Sequence of chain A:
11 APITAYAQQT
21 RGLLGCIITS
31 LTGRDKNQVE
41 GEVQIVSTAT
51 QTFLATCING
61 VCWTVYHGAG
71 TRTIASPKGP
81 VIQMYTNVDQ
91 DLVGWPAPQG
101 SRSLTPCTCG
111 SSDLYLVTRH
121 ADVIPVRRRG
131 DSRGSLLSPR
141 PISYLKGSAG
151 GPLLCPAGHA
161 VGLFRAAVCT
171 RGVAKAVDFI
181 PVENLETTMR

Sequence of chain B:
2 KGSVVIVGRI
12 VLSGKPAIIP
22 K

This data describes a binding interaction between two proteins.

Contacts between the two chains:
Residue Y16 in chain A is in contact with residue R10 in chain B (closest heavy-atom distance 4.0 Å).
Residue T14 in chain A interacts with residue G15 in chain B (closest heavy-atom distance 3.5 Å).
Residue T73 in chain A contacts residue S4 in chain B (closest heavy-atom distance 2.7 Å).
Residue A15 in chain A is in contact with residue L13 in chain B (closest heavy-atom distance 3.7 Å).
Residue E42 in chain A interacts with residue S14 in chain B (closest heavy-atom distance 3.1 Å).
Residue R72 in chain A is in contact with residue G3 in chain B (closest heavy-atom distance 3.2 Å).
Residue T73 in chain A contacts residue V5 in chain B (closest heavy-atom distance 2.7 Å).
Residue Q44 in chain A contacts residue R10 in chain B (closest heavy-atom distance 3.8 Å).
Residue I45 in chain A interacts with residue V8 in chain B (closest heavy-atom distance 2.9 Å).
Residue I74 in chain A is in contact with residue V5 in chain B (closest heavy-atom distance 3.4 Å).
Residue E42 in chain A is in contact with residue L13 in chain B (closest heavy-atom distance 2.9 Å).
Residue C26 in chain A interacts with residue V6 in chain B (closest heavy-atom distance 3.8 Å).
Residue G41 in chain A contacts residue V12 in chain B (closest heavy-atom distance 3.9 Å).
Residue S47 in chain A interacts with residue V5 in chain B (closest heavy-atom distance 3.5 Å).
Residue Q44 in chain A interacts with residue I7 in chain B (closest heavy-atom distance 3.3 Å).
Residue V43 in chain A interacts with residue R10 in chain B (closest heavy-atom distance 3.4 Å).
Residue Q19 in chain A contacts residue V8 in chain B (closest heavy-atom distance 3.6 Å).
Residue A17 in chain A is in contact with residue R10 in chain B (closest heavy-atom distance 3.4 Å).
Residue R72 in chain A interacts with residue K2 in chain B (closest heavy-atom distance 3.4 Å).
Residue E42 in chain A interacts with residue I11 in chain B (closest heavy-atom distance 3.5 Å).
Residue P80 in chain A interacts with residue S4 in chain B (closest heavy-atom distance 3.9 Å).
Residue I45 in chain A interacts with residue I7 in chain B (closest heavy-atom distance 3.4 Å).
Residue R119 in chain A contacts residue I11 in chain B (closest heavy-atom distance 3.8 Å).
Residue T14 in chain A is in contact with residue V12 in chain B (closest heavy-atom distance 3.8 Å).
Residue Q38 in chain A is in contact with residue R10 in chain B (closest heavy-atom distance 3.4 Å).
Residue A15 in chain A is in contact with residue V12 in chain B (closest heavy-atom distance 3.4 Å).
Residue W95 in chain A contacts residue V5 in chain B (closest heavy-atom distance 3.9 Å).
Residue A75 in chain A is in contact with residue V5 in chain B (closest heavy-atom distance 2.9 Å).
Residue S30 in chain A is in contact with residue V6 in chain B (closest heavy-atom distance 3.4 Å).
Residue T20 in chain A contacts residue I7 in chain B (closest heavy-atom distance 3.9 Å).
Residue T14 in chain A contacts residue L13 in chain B (closest heavy-atom distance 3.1 Å).
Residue S30 in chain A interacts with residue S4 in chain B (closest heavy-atom distance 3.0 Å).
Residue T29 in chain A is in contact with residue V6 in chain B (closest heavy-atom distance 3.9 Å).
Residue T20 in chain A contacts residue V8 in chain B (closest heavy-atom distance 2.7 Å).
Residue T20 in chain A interacts with residue R10 in chain B (closest heavy-atom distance 3.7 Å).
Residue V117 in chain A is in contact with residue L13 in chain B (closest heavy-atom distance 4.0 Å).
Residue R21 in chain A is in contact with residue V8 in chain B (closest heavy-atom distance 3.1 Å).
Residue Y16 in chain A interacts with residue V12 in chain B (closest heavy-atom distance 3.0 Å).
Residue E40 in chain A contacts residue R10 in chain B (closest heavy-atom distance 3.2 Å).
Residue S30 in chain A interacts with residue G3 in chain B (closest heavy-atom distance 3.4 Å).
Residue I45 in chain A contacts residue G9 in chain B (closest heavy-atom distance 2.8 Å).
Residue T118 in chain A contacts residue I11 in chain B (closest heavy-atom distance 3.4 Å).
Residue G33 in chain A interacts with residue S4 in chain B (closest heavy-atom distance 3.6 Å).
Residue E42 in chain A contacts residue V12 in chain B (closest heavy-atom distance 3.5 Å).
Residue S47 in chain A interacts with residue V6 in chain B (closest heavy-atom distance 2.8 Å).
Residue S47 in chain A is in contact with residue V8 in chain B (closest heavy-atom distance 3.9 Å).
Residue R102 in chain A is in contact with residue S14 in chain B (closest heavy-atom distance 3.9 Å).
Residue V46 in chain A contacts residue V6 in chain B (closest heavy-atom distance 3.3 Å).
Residue R21 in chain A is in contact with residue I7 in chain B (closest heavy-atom distance 4.0 Å).
Residue V43 in chain A interacts with residue I11 in chain B (closest heavy-atom distance 2.8 Å).
Residue Q18 in chain A interacts with residue G9 in chain B (closest heavy-atom distance 3.1 Å).
Residue Q18 in chain A interacts with residue R10 in chain B (closest heavy-atom distance 2.9 Å).
Residue Q44 in chain A is in contact with residue G9 in chain B (closest heavy-atom distance 3.6 Å).
Residue I45 in chain A is in contact with residue V6 in chain B (closest heavy-atom distance 3.9 Å).
Residue C26 in chain A is in contact with residue V8 in chain B (closest heavy-atom distance 3.9 Å).
Residue I45 in chain A interacts with residue R10 in chain B (closest heavy-atom distance 3.8 Å).
Residue Y16 in chain A contacts residue I11 in chain B (closest heavy-atom distance 3.3 Å).
Residue T20 in chain A interacts with residue G9 in chain B (closest heavy-atom distance 3.4 Å).
Residue A75 in chain A contacts residue S4 in chain B (closest heavy-atom distance 3.6 Å).
Residue V46 in chain A contacts residue V5 in chain B (closest heavy-atom distance 3.7 Å).